Residue-level contacts at the interface:
Residue I66 in chain A contacts residue P2 in chain B (closest heavy-atom distance 4.1 Å).
Residue N63 in chain A interacts with residue P2 in chain B (closest heavy-atom distance 3.1 Å).
Residue Y159 in chain A contacts residue L1 in chain B (closest heavy-atom distance 2.5 Å).
Residue W147 in chain A interacts with residue A12 in chain B (closest heavy-atom distance 3.0 Å).
Residue E76 in chain A is in contact with residue A12 in chain B (closest heavy-atom distance 3.7 Å).
Residue T73 in chain A is in contact with residue T11 in chain B (closest heavy-atom distance 4.3 Å).
Residue W147 in chain A contacts residue Y13 in chain B (closest heavy-atom distance 3.8 Å).
Residue Y74 in chain A contacts residue Y13 in chain B (closest heavy-atom distance 3.2 Å).
Residue N63 in chain A is in contact with residue L1 in chain B (closest heavy-atom distance 3.9 Å).
Residue K146 in chain A is in contact with residue Y13 in chain B (closest heavy-atom distance 2.7 Å).
Residue Q155 in chain A contacts residue E3 in chain B (closest heavy-atom distance 4.2 Å).
Residue Q155 in chain A contacts residue P6 in chain B (closest heavy-atom distance 3.5 Å).
Residue N70 in chain A interacts with residue L5 in chain B (closest heavy-atom distance 3.9 Å).
Residue A150 in chain A interacts with residue T11 in chain B (closest heavy-atom distance 3.8 Å).
Residue I66 in chain A contacts residue P4 in chain B (closest heavy-atom distance 3.7 Å).
Residue T143 in chain A contacts residue Y13 in chain B (closest heavy-atom distance 2.7 Å).
Residue I66 in chain A is in contact with residue E3 in chain B (closest heavy-atom distance 3.5 Å).
Residue I95 in chain A interacts with residue Y13 in chain B (closest heavy-atom distance 3.9 Å).
Residue R97 in chain A contacts residue E3 in chain B (closest heavy-atom distance 2.8 Å).
Residue L163 in chain A is in contact with residue L1 in chain B (closest heavy-atom distance 4.2 Å).
Residue N70 in chain A interacts with residue L10 in chain B (closest heavy-atom distance 3.7 Å).
Residue R156 in chain A is in contact with residue E3 in chain B (closest heavy-atom distance 3.5 Å).
Residue Y159 in chain A contacts residue E3 in chain B (closest heavy-atom distance 3.6 Å).
Residue Q96 in chain A interacts with residue Y13 in chain B (closest heavy-atom distance 4.4 Å).
Residue T69 in chain A is in contact with residue L10 in chain B (closest heavy-atom distance 4.2 Å).
Residue V152 in chain A contacts residue T11 in chain B (closest heavy-atom distance 3.6 Å).
Residue N80 in chain A contacts residue Y13 in chain B (closest heavy-atom distance 3.0 Å).
Residue Y123 in chain A contacts residue Y13 in chain B (closest heavy-atom distance 3.8 Å).
Residue Y159 in chain A interacts with residue P2 in chain B (closest heavy-atom distance 3.5 Å).
Residue N80 in chain A interacts with residue A12 in chain B (closest heavy-atom distance 4.1 Å).
Residue Q65 in chain A interacts with residue L5 in chain B (closest heavy-atom distance 3.9 Å).
Residue K146 in chain A interacts with residue A12 in chain B (closest heavy-atom distance 3.5 Å).
Residue W167 in chain A is in contact with residue L1 in chain B (closest heavy-atom distance 3.7 Å).
Residue Y171 in chain A contacts residue L1 in chain B (closest heavy-atom distance 2.6 Å).
Residue S77 in chain A contacts residue Y13 in chain B (closest heavy-atom distance 2.9 Å).
Residue K146 in chain A interacts with residue T11 in chain B (closest heavy-atom distance 4.0 Å).
Residue Y99 in chain A interacts with residue E3 in chain B (closest heavy-atom distance 2.9 Å).
Residue Y7 in chain A interacts with residue P2 in chain B (closest heavy-atom distance 3.2 Å).
Residue T73 in chain A contacts residue A12 in chain B (closest heavy-atom distance 3.7 Å).
Residue Y7 in chain A contacts residue L1 in chain B (closest heavy-atom distance 3.0 Å).
Residue Y9 in chain A interacts with residue P2 in chain B (closest heavy-atom distance 3.7 Å).
Residue Y59 in chain A interacts with residue L1 in chain B (closest heavy-atom distance 4.1 Å).
Residue I124 in chain A is in contact with residue Y13 in chain B (closest heavy-atom distance 4.7 Å).
Residue R62 in chain A contacts residue P4 in chain B (closest heavy-atom distance 4.4 Å).
Residue T69 in chain A interacts with residue L5 in chain B (closest heavy-atom distance 3.5 Å).
Residue S116 in chain A is in contact with residue Y13 in chain B (closest heavy-atom distance 2.7 Å).
Residue M5 in chain A is in contact with residue L1 in chain B (closest heavy-atom distance 3.8 Å).
Residue Y159 in chain A is in contact with residue P4 in chain B (closest heavy-atom distance 3.5 Å).
Residue Y99 in chain A interacts with residue P2 in chain B (closest heavy-atom distance 3.2 Å).
Residue R97 in chain A interacts with residue Y13 in chain B (closest heavy-atom distance 4.0 Å).
Residue R62 in chain A contacts residue L1 in chain B (closest heavy-atom distance 3.7 Å).
Residue L163 in chain A is in contact with residue P4 in chain B (closest heavy-atom distance 3.4 Å).
Residue Y84 in chain A is in contact with residue Y13 in chain B (closest heavy-atom distance 2.7 Å).
Residue T73 in chain A is in contact with residue L10 in chain B (closest heavy-atom distance 3.4 Å).
Residue Y9 in chain A contacts residue E3 in chain B (closest heavy-atom distance 4.5 Å).
Residue W147 in chain A contacts residue T11 in chain B (closest heavy-atom distance 3.6 Å).
Residue L81 in chain A is in contact with residue Y13 in chain B (closest heavy-atom distance 3.6 Å).
Residue I66 in chain A interacts with residue L5 in chain B (closest heavy-atom distance 4.1 Å).
Residue S77 in chain A interacts with residue A12 in chain B (closest heavy-atom distance 3.6 Å).
Residue F67 in chain A is in contact with residue P2 in chain B (closest heavy-atom distance 3.6 Å).

The following describes two proteins that form a bound complex.

Sequence of chain A:
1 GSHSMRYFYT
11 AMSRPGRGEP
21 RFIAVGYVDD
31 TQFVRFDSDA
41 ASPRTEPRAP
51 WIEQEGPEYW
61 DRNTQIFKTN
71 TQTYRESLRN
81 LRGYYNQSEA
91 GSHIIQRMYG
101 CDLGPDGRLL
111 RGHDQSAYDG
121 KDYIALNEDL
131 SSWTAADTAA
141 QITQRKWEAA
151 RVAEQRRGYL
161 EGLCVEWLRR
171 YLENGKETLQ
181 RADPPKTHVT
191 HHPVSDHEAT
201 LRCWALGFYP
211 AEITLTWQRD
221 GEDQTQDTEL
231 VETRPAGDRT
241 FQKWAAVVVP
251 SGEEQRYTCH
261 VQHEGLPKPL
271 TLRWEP

Sequence of chain B:
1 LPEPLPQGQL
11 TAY